Sequence of the second protein:
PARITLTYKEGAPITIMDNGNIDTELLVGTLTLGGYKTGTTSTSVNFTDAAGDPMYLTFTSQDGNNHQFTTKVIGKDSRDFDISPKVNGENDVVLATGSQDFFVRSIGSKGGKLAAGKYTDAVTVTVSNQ

Sequence of the first protein:
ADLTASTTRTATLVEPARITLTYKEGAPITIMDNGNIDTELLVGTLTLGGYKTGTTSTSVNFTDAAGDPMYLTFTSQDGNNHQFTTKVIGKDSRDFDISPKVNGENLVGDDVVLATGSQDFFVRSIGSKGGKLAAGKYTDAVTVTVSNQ

Contacts between the two chains:
Residue L13 in the first protein is in contact with residue F82 in the second protein (closest heavy-atom distance 3.8 Å).
Residue L3 in the first protein contacts residue I17 in the second protein (closest heavy-atom distance 3.5 Å).
Residue L13 in the first protein is in contact with residue I29 in the second protein (closest heavy-atom distance 3.8 Å).
Residue R9 in the first protein contacts residue T137 in the second protein (closest heavy-atom distance 3.4 Å).
Residue T8 in the first protein interacts with residue D138 in the second protein (closest heavy-atom distance 3.5 Å).
Residue P16 in the first protein interacts with residue T28 in the second protein (closest heavy-atom distance 3.5 Å).
Residue T12 in the first protein contacts residue I27 in the second protein (closest heavy-atom distance 2.9 Å).
Residue T4 in the first protein contacts residue T141 in the second protein (closest heavy-atom distance 3.4 Å).
Residue T10 in the first protein interacts with residue K135 in the second protein (closest heavy-atom distance 3.8 Å).
Residue R18 in the first protein interacts with residue D31 in the second protein (closest heavy-atom distance 3.5 Å).
Residue T7 in the first protein contacts residue L19 in the second protein (closest heavy-atom distance 3.9 Å).
Residue A1 in the first protein interacts with residue N146 in the second protein (closest heavy-atom distance 3.4 Å).
Residue A11 in the first protein interacts with residue F72 in the second protein (closest heavy-atom distance 3.9 Å).
Residue T7 in the first protein contacts residue A139 in the second protein (closest heavy-atom distance 3.7 Å).
Residue V14 in the first protein is in contact with residue I29 in the second protein (closest heavy-atom distance 2.9 Å).
Residue A11 in the first protein is in contact with residue F82 in the second protein (closest heavy-atom distance 4.0 Å).
Residue A1 in the first protein interacts with residue V144 in the second protein (closest heavy-atom distance 3.5 Å).
Residue A11 in the first protein contacts residue K135 in the second protein (closest heavy-atom distance 3.5 Å).
Residue E15 in the first protein interacts with residue A132 in the second protein (closest heavy-atom distance 3.7 Å).
Residue D2 in the first protein interacts with residue T143 in the second protein (closest heavy-atom distance 4.0 Å).
Residue L13 in the first protein contacts residue A133 in the second protein (closest heavy-atom distance 3.3 Å).
Residue A11 in the first protein is in contact with residue Y136 in the second protein (closest heavy-atom distance 2.8 Å).
Residue L3 in the first protein interacts with residue V142 in the second protein (closest heavy-atom distance 3.9 Å).
Residue L13 in the first protein interacts with residue I27 in the second protein (closest heavy-atom distance 3.1 Å).
Residue E15 in the first protein is in contact with residue L131 in the second protein (closest heavy-atom distance 4.1 Å).
Residue A5 in the first protein contacts residue I17 in the second protein (closest heavy-atom distance 3.9 Å).
Residue A1 in the first protein contacts residue S145 in the second protein (closest heavy-atom distance 3.5 Å).
Residue A5 in the first protein contacts residue T141 in the second protein (closest heavy-atom distance 3.4 Å).
Residue D2 in the first protein contacts residue S145 in the second protein (closest heavy-atom distance 2.8 Å).
Residue L3 in the first protein contacts residue T143 in the second protein (closest heavy-atom distance 3.4 Å).
Residue R9 in the first protein interacts with residue D138 in the second protein (closest heavy-atom distance 3.1 Å).
Residue S6 in the first protein interacts with residue V140 in the second protein (closest heavy-atom distance 3.1 Å).
Residue T12 in the first protein is in contact with residue G134 in the second protein (closest heavy-atom distance 3.8 Å).
Residue S6 in the first protein is in contact with residue T141 in the second protein (closest heavy-atom distance 3.4 Å).
Residue T7 in the first protein is in contact with residue V140 in the second protein (closest heavy-atom distance 2.8 Å).
Residue L13 in the first protein is in contact with residue Y136 in the second protein (closest heavy-atom distance 3.8 Å).
Residue L3 in the first protein contacts residue A15 in the second protein (closest heavy-atom distance 3.7 Å).
Residue V14 in the first protein contacts residue P26 in the second protein (closest heavy-atom distance 4.0 Å).
Residue T10 in the first protein is in contact with residue Y136 in the second protein (closest heavy-atom distance 3.2 Å).
Residue R9 in the first protein interacts with residue Y21 in the second protein (closest heavy-atom distance 3.4 Å).
Residue A5 in the first protein contacts residue V142 in the second protein (closest heavy-atom distance 2.8 Å).
Residue T12 in the first protein contacts residue K135 in the second protein (closest heavy-atom distance 3.2 Å).
Residue A11 in the first protein interacts with residue G134 in the second protein (closest heavy-atom distance 3.9 Å).
Residue D2 in the first protein interacts with residue V144 in the second protein (closest heavy-atom distance 3.4 Å).
Residue V14 in the first protein interacts with residue T28 in the second protein (closest heavy-atom distance 3.7 Å).
Residue E15 in the first protein interacts with residue A133 in the second protein (closest heavy-atom distance 2.9 Å).
Residue V14 in the first protein interacts with residue A133 in the second protein (closest heavy-atom distance 3.8 Å).
Residue A1 in the first protein is in contact with residue Q147 in the second protein (closest heavy-atom distance 3.0 Å).
Residue P16 in the first protein interacts with residue I29 in the second protein (closest heavy-atom distance 3.4 Å).
Residue R18 in the first protein contacts residue I29 in the second protein (closest heavy-atom distance 2.7 Å).
Residue L13 in the first protein interacts with residue L131 in the second protein (closest heavy-atom distance 3.9 Å).
Residue R18 in the first protein is in contact with residue M30 in the second protein (closest heavy-atom distance 3.4 Å).
Residue L13 in the first protein contacts residue G134 in the second protein (closest heavy-atom distance 2.9 Å).
Residue V14 in the first protein interacts with residue I27 in the second protein (closest heavy-atom distance 2.9 Å).
Residue L3 in the first protein interacts with residue V144 in the second protein (closest heavy-atom distance 2.7 Å).
Residue T12 in the first protein interacts with residue P26 in the second protein (closest heavy-atom distance 3.4 Å).
Residue T4 in the first protein contacts residue T143 in the second protein (closest heavy-atom distance 3.9 Å).
Residue T8 in the first protein interacts with residue A139 in the second protein (closest heavy-atom distance 3.9 Å).
Residue T10 in the first protein is in contact with residue T137 in the second protein (closest heavy-atom distance 3.7 Å).
Residue T4 in the first protein is in contact with residue V142 in the second protein (closest heavy-atom distance 2.8 Å).

This data describes a binding interaction between two proteins.